Sequence of chain A:
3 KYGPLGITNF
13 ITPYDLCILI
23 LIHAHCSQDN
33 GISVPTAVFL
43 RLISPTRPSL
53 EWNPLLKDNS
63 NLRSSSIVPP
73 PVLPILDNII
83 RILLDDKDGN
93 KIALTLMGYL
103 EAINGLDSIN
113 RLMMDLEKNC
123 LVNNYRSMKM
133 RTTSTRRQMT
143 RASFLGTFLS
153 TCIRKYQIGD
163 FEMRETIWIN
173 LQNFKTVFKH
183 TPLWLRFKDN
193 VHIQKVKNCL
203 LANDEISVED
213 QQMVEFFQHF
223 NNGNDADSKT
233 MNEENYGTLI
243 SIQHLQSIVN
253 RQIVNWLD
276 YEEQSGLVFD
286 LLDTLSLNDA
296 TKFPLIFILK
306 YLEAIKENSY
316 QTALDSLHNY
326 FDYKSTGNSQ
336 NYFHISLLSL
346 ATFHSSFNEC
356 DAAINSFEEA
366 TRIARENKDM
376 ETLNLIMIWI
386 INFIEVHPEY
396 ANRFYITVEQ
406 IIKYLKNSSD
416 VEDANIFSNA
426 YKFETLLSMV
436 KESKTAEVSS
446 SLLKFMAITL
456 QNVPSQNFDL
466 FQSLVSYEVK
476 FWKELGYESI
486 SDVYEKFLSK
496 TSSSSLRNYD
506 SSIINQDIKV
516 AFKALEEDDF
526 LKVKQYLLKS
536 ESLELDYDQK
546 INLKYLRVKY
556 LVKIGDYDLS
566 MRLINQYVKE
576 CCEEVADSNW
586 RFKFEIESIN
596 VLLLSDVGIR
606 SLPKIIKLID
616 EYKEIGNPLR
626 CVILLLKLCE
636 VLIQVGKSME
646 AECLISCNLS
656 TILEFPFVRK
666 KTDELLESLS

Residue-level contacts at the interface:
Residue E1698 in chain B is in contact with residue I604 in chain A (closest heavy-atom distance 3.3 Å).
Residue N42 in chain B contacts residue S537 in chain A (closest heavy-atom distance 3.0 Å).
Residue I58 in chain B contacts residue K534 in chain A (closest heavy-atom distance 3.5 Å).
Residue N641 in chain B is in contact with residue D563 in chain A (closest heavy-atom distance 3.5 Å).
Residue I1691 in chain B is in contact with residue K642 in chain A (closest heavy-atom distance 3.4 Å).
Residue D774 in chain B is in contact with residue N570 in chain A (closest heavy-atom distance 3.2 Å).
Residue R64 in chain B interacts with residue E539 in chain A (closest heavy-atom distance 2.4 Å).
Residue T67 in chain B contacts residue T317 in chain A (closest heavy-atom distance 3.5 Å).
Residue R64 in chain B interacts with residue F352 in chain A (closest heavy-atom distance 2.5 Å).
Residue D774 in chain B contacts residue M566 in chain A (closest heavy-atom distance 3.0 Å).
Residue I58 in chain B interacts with residue S537 in chain A (closest heavy-atom distance 3.6 Å).
Residue L784 in chain B contacts residue R605 in chain A (closest heavy-atom distance 3.6 Å).
Residue I867 in chain B interacts with residue Y426 in chain A (closest heavy-atom distance 3.2 Å).
Residue I972 in chain B contacts residue I401 in chain A (closest heavy-atom distance 3.5 Å).
Residue L1689 in chain B contacts residue K642 in chain A (closest heavy-atom distance 3.0 Å).
Residue Q975 in chain B is in contact with residue Y409 in chain A (closest heavy-atom distance 3.0 Å).
Residue I863 in chain B interacts with residue K449 in chain A (closest heavy-atom distance 3.6 Å).
Residue S528 in chain B interacts with residue D561 in chain A (closest heavy-atom distance 3.3 Å).
Residue C62 in chain B interacts with residue E312 in chain A (closest heavy-atom distance 3.5 Å).
Residue S1682 in chain B interacts with residue I611 in chain A (closest heavy-atom distance 3.4 Å).
Residue Q65 in chain B interacts with residue E312 in chain A (closest heavy-atom distance 3.3 Å).
Residue C62 in chain B is in contact with residue N313 in chain A (closest heavy-atom distance 3.2 Å).
Residue I867 in chain B interacts with residue K449 in chain A (closest heavy-atom distance 3.6 Å).
Residue A1035 in chain B contacts residue K373 in chain A (closest heavy-atom distance 3.6 Å).
Residue T974 in chain B is in contact with residue L378 in chain A (closest heavy-atom distance 3.6 Å).
Residue L781 in chain B interacts with residue R605 in chain A (closest heavy-atom distance 3.6 Å).
Residue V1697 in chain B interacts with residue I604 in chain A (closest heavy-atom distance 3.6 Å).
Residue I860 in chain B interacts with residue L448 in chain A (closest heavy-atom distance 3.6 Å).
Residue A871 in chain B contacts residue S414 in chain A (closest heavy-atom distance 2.8 Å).
Residue I972 in chain B interacts with residue Q405 in chain A (closest heavy-atom distance 3.2 Å).
Residue F1642 in chain B is in contact with residue I611 in chain A (closest heavy-atom distance 3.5 Å).
Residue V642 in chain B contacts residue V602 in chain A (closest heavy-atom distance 3.6 Å).
Residue I863 in chain B interacts with residue S445 in chain A (closest heavy-atom distance 3.6 Å).
Residue S870 in chain B interacts with residue K411 in chain A (closest heavy-atom distance 3.6 Å).
Residue E1698 in chain B is in contact with residue V602 in chain A (closest heavy-atom distance 3.2 Å).
Residue L643 in chain B contacts residue Y562 in chain A (closest heavy-atom distance 3.3 Å).
Residue S870 in chain B interacts with residue N412 in chain A (closest heavy-atom distance 3.2 Å).
Residue R645 in chain B interacts with residue S600 in chain A (closest heavy-atom distance 3.4 Å).
Residue G103 in chain B is in contact with residue E354 in chain A (closest heavy-atom distance 2.9 Å).
Residue A871 in chain B interacts with residue K411 in chain A (closest heavy-atom distance 3.2 Å).
Residue E866 in chain B interacts with residue K449 in chain A (closest heavy-atom distance 3.6 Å).
Residue T1701 in chain B is in contact with residue V640 in chain A (closest heavy-atom distance 3.4 Å).
Residue E1698 in chain B is in contact with residue R605 in chain A (closest heavy-atom distance 2.5 Å).
Residue V1686 in chain B contacts residue I611 in chain A (closest heavy-atom distance 3.6 Å).
Residue R64 in chain B is in contact with residue N313 in chain A (closest heavy-atom distance 3.5 Å).
Residue I867 in chain B interacts with residue I453 in chain A (closest heavy-atom distance 3.5 Å).
Residue A871 in chain B contacts residue N412 in chain A (closest heavy-atom distance 3.3 Å).
Residue S973 in chain B contacts residue Y400 in chain A (closest heavy-atom distance 3.1 Å).
Residue L63 in chain B interacts with residue N313 in chain A (closest heavy-atom distance 3.4 Å).
Residue T974 in chain B is in contact with residue Y400 in chain A (closest heavy-atom distance 3.2 Å).
Residue Y779 in chain B contacts residue R605 in chain A (closest heavy-atom distance 2.4 Å).
Residue D774 in chain B is in contact with residue R567 in chain A (closest heavy-atom distance 3.2 Å).
Residue I1691 in chain B is in contact with residue L607 in chain A (closest heavy-atom distance 3.5 Å).
Residue L1694 in chain B contacts residue I604 in chain A (closest heavy-atom distance 3.6 Å).
Residue G1690 in chain B contacts residue K642 in chain A (closest heavy-atom distance 3.1 Å).
Residue V569 in chain B interacts with residue F525 in chain A (closest heavy-atom distance 3.5 Å).
Residue S1032 in chain B is in contact with residue R370 in chain A (closest heavy-atom distance 2.4 Å).
Residue E59 in chain B is in contact with residue K534 in chain A (closest heavy-atom distance 3.6 Å).
Residue Q65 in chain B interacts with residue N313 in chain A (closest heavy-atom distance 2.8 Å).
Residue Q65 in chain B is in contact with residue S314 in chain A (closest heavy-atom distance 3.3 Å).

Sequence of chain B:
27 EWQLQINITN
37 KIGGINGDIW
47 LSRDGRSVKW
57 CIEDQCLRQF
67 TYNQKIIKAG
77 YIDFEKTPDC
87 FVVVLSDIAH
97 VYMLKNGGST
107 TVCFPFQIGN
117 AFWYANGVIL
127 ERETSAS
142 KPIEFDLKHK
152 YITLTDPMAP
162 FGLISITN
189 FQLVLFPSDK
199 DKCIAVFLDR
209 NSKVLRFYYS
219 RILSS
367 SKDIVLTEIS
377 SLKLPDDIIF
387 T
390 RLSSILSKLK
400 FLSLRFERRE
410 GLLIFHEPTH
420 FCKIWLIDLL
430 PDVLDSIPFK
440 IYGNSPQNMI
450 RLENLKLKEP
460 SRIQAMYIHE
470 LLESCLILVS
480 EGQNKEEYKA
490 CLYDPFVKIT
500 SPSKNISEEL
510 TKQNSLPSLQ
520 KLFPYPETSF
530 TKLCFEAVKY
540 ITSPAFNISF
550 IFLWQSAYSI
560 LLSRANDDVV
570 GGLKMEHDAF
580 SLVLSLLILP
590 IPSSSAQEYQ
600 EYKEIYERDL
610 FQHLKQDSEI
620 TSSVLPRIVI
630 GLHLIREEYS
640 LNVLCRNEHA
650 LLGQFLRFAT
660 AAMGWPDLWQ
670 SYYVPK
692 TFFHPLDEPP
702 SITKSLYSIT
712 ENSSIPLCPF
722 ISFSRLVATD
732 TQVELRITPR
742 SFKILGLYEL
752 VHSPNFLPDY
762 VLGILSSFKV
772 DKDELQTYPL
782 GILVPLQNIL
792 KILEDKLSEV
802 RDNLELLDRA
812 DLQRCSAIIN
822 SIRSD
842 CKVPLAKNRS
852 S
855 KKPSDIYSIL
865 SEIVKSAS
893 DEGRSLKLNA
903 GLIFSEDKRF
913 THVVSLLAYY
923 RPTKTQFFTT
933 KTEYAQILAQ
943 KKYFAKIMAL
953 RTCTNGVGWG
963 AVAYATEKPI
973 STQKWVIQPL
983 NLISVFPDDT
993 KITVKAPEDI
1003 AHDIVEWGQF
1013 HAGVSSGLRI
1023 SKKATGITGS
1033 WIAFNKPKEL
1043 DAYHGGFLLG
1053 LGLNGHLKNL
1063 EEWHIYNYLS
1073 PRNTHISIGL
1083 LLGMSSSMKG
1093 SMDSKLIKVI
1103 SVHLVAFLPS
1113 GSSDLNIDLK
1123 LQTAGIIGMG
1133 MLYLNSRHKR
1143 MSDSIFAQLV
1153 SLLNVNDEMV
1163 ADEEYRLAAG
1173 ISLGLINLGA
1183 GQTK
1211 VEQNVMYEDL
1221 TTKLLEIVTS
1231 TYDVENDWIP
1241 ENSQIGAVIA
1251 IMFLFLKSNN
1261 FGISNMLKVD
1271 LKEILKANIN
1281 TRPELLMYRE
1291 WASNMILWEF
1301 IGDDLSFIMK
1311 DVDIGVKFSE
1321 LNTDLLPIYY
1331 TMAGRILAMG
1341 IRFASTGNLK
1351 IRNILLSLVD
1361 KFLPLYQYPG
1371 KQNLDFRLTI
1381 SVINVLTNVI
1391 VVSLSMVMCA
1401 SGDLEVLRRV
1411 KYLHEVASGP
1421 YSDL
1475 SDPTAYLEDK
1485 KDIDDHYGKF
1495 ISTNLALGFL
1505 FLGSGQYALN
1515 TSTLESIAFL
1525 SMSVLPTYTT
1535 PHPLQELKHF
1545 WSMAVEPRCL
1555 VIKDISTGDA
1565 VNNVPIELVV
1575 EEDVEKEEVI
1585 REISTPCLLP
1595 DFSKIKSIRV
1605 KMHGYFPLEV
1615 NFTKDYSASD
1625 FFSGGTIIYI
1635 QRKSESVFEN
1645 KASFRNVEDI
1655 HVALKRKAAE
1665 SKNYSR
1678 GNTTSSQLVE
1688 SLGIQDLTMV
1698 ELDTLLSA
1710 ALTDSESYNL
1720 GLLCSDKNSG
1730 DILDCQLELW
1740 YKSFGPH

These two protein chains interact to form a complex.